Contacts between the two chains:
Residue R337 in protein 1 is in contact with residue E17 in protein 2 (closest heavy-atom distance 3.4 Å).
Residue N477 in protein 1 is in contact with residue L4 in protein 2 (closest heavy-atom distance 3.1 Å).
Residue E476 in protein 1 interacts with residue P2 in protein 2 (closest heavy-atom distance 2.9 Å).
Residue Y174 in protein 1 contacts residue E26 in protein 2 (closest heavy-atom distance 3.1 Å).
Residue K213 in protein 1 interacts with residue E24 in protein 2 (closest heavy-atom distance 3.4 Å).
Residue D167 in protein 1 is in contact with residue L41 in protein 2 (closest heavy-atom distance 3.6 Å).
Residue R254 in protein 1 is in contact with residue F21 in protein 2 (closest heavy-atom distance 3.5 Å).
Residue E439 in protein 1 interacts with residue G9 in protein 2 (closest heavy-atom distance 3.4 Å).
Residue Q170 in protein 1 contacts residue Q27 in protein 2 (closest heavy-atom distance 3.0 Å).
Residue H446 in protein 1 contacts residue E11 in protein 2 (closest heavy-atom distance 3.0 Å).
Residue D258 in protein 1 contacts residue R20 in protein 2 (closest heavy-atom distance 3.1 Å).
Residue V217 in protein 1 is in contact with residue E24 in protein 2 (closest heavy-atom distance 3.5 Å).
Residue R433 in protein 1 contacts residue N5 in protein 2 (closest heavy-atom distance 3.0 Å).
Residue S118 in protein 1 contacts residue S52 in protein 2 (closest heavy-atom distance 3.5 Å).
Residue I164 in protein 1 interacts with residue K45 in protein 2 (closest heavy-atom distance 3.4 Å).
Residue K203 in protein 1 interacts with residue D40 in protein 2 (closest heavy-atom distance 3.1 Å).
Residue L387 in protein 1 interacts with residue L12 in protein 2 (closest heavy-atom distance 3.5 Å).
Residue K303 in protein 1 interacts with residue D16 in protein 2 (closest heavy-atom distance 2.7 Å).
Residue H338 in protein 1 is in contact with residue D16 in protein 2 (closest heavy-atom distance 3.4 Å).
Residue R342 in protein 1 contacts residue D10 in protein 2 (closest heavy-atom distance 2.7 Å).
Residue N384 in protein 1 is in contact with residue A14 in protein 2 (closest heavy-atom distance 2.9 Å).
Residue N384 in protein 1 contacts residue G13 in protein 2 (closest heavy-atom distance 3.2 Å).
Residue H338 in protein 1 is in contact with residue E17 in protein 2 (closest heavy-atom distance 3.3 Å).
Residue K180 in protein 1 contacts residue E24 in protein 2 (closest heavy-atom distance 2.7 Å).
Residue H128 in protein 1 contacts residue K45 in protein 2 (closest heavy-atom distance 3.0 Å).
Residue K376 in protein 1 contacts residue E17 in protein 2 (closest heavy-atom distance 2.8 Å).
Residue V214 in protein 1 is in contact with residue E24 in protein 2 (closest heavy-atom distance 3.4 Å).
Residue I475 in protein 1 interacts with residue P2 in protein 2 (closest heavy-atom distance 3.0 Å).
Residue K203 in protein 1 interacts with residue V44 in protein 2 (closest heavy-atom distance 3.4 Å).
Residue K160 in protein 1 is in contact with residue S47 in protein 2 (closest heavy-atom distance 3.3 Å).
Residue N255 in protein 1 contacts residue F21 in protein 2 (closest heavy-atom distance 3.5 Å).
Residue Y522 in protein 1 contacts residue E11 in protein 2 (closest heavy-atom distance 2.8 Å).
Residue R210 in protein 1 is in contact with residue E28 in protein 2 (closest heavy-atom distance 3.5 Å).
Residue N255 in protein 1 interacts with residue D23 in protein 2 (closest heavy-atom distance 2.8 Å).
Residue N255 in protein 1 interacts with residue K22 in protein 2 (closest heavy-atom distance 3.5 Å).
Residue G175 in protein 1 contacts residue E24 in protein 2 (closest heavy-atom distance 2.8 Å).
Residue Y174 in protein 1 interacts with residue Q27 in protein 2 (closest heavy-atom distance 3.3 Å).
Residue V217 in protein 1 interacts with residue K22 in protein 2 (closest heavy-atom distance 3.5 Å).
Residue R80 in protein 1 interacts with residue S52 in protein 2 (closest heavy-atom distance 3.2 Å).
Residue N129 in protein 1 contacts residue K45 in protein 2 (closest heavy-atom distance 2.7 Å).
Residue N298 in protein 1 interacts with residue D16 in protein 2 (closest heavy-atom distance 3.0 Å).
Residue N294 in protein 1 contacts residue I19 in protein 2 (closest heavy-atom distance 2.8 Å).
Residue L387 in protein 1 is in contact with residue E11 in protein 2 (closest heavy-atom distance 3.4 Å).
Residue G380 in protein 1 is in contact with residue A14 in protein 2 (closest heavy-atom distance 3.6 Å).
Residue P474 in protein 1 contacts residue P2 in protein 2 (closest heavy-atom distance 2.9 Å).
Residue R480 in protein 1 interacts with residue E11 in protein 2 (closest heavy-atom distance 3.1 Å).
Residue E436 in protein 1 is in contact with residue S6 in protein 2 (closest heavy-atom distance 3.3 Å).
Residue N158 in protein 1 contacts residue L48 in protein 2 (closest heavy-atom distance 3.3 Å).
Residue R342 in protein 1 interacts with residue G13 in protein 2 (closest heavy-atom distance 3.1 Å).
Residue R383 in protein 1 is in contact with residue G8 in protein 2 (closest heavy-atom distance 3.5 Å).
Residue R450 in protein 1 contacts residue E11 in protein 2 (closest heavy-atom distance 3.0 Å).
Residue E436 in protein 1 interacts with residue G7 in protein 2 (closest heavy-atom distance 3.5 Å).
Residue R433 in protein 1 interacts with residue S6 in protein 2 (closest heavy-atom distance 3.2 Å).
Residue E439 in protein 1 contacts residue G8 in protein 2 (closest heavy-atom distance 3.2 Å).
Residue R383 in protein 1 interacts with residue G9 in protein 2 (closest heavy-atom distance 3.3 Å).
Residue R480 in protein 1 is in contact with residue D10 in protein 2 (closest heavy-atom distance 3.4 Å).
Residue R342 in protein 1 contacts residue A14 in protein 2 (closest heavy-atom distance 3.1 Å).
Residue Y122 in protein 1 interacts with residue S52 in protein 2 (closest heavy-atom distance 3.0 Å).
Residue N294 in protein 1 interacts with residue F21 in protein 2 (closest heavy-atom distance 3.5 Å).
Residue T125 in protein 1 interacts with residue V49 in protein 2 (closest heavy-atom distance 3.6 Å).

Sequence of protein 2:
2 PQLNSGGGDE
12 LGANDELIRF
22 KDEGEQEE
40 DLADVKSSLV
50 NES

Sequence of protein 1:
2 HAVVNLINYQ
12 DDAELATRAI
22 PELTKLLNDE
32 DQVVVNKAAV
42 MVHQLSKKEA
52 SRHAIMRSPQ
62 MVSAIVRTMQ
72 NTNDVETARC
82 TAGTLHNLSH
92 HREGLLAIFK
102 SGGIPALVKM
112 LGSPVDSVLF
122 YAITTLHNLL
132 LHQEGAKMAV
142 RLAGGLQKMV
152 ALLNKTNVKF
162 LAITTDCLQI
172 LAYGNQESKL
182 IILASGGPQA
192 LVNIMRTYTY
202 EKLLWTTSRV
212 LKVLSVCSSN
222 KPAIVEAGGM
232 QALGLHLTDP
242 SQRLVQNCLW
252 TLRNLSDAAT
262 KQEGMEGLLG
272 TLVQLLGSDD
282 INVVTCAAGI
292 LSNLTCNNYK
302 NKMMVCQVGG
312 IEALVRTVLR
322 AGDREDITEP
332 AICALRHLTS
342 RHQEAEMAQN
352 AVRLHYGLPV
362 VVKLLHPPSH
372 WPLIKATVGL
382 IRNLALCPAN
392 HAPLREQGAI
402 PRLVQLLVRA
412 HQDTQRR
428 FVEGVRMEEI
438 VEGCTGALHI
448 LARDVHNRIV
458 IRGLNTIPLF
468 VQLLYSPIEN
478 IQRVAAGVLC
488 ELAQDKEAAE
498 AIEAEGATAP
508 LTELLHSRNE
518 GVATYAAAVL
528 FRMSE

The following describes two proteins that form a bound complex.